This data describes a binding interaction between two proteins.

Contacts between the two chains:
Residue R62 in protein 1 contacts residue R1 in protein 2 (closest heavy-atom distance 3.3 Å).
Residue Y84 in protein 1 is in contact with residue I10 in protein 2 (closest heavy-atom distance 2.7 Å).
Residue C73 in protein 1 contacts residue T9 in protein 2 (closest heavy-atom distance 4.1 Å).
Residue Y123 in protein 1 interacts with residue I10 in protein 2 (closest heavy-atom distance 4.0 Å).
Residue E63 in protein 1 interacts with residue G2 in protein 2 (closest heavy-atom distance 3.0 Å).
Residue Y159 in protein 1 interacts with residue G2 in protein 2 (closest heavy-atom distance 3.4 Å).
Residue R66 in protein 1 contacts residue P3 in protein 2 (closest heavy-atom distance 2.9 Å).
Residue R66 in protein 1 interacts with residue R1 in protein 2 (closest heavy-atom distance 4.8 Å).
Residue I142 in protein 1 is in contact with residue I10 in protein 2 (closest heavy-atom distance 4.9 Å).
Residue N70 in protein 1 contacts residue C5 in protein 2 (closest heavy-atom distance 2.8 Å).
Residue R66 in protein 1 interacts with residue G4 in protein 2 (closest heavy-atom distance 4.1 Å).
Residue A99 in protein 1 is in contact with residue P3 in protein 2 (closest heavy-atom distance 3.8 Å).
Residue Y59 in protein 1 is in contact with residue R1 in protein 2 (closest heavy-atom distance 3.6 Å).
Residue N70 in protein 1 interacts with residue A6 in protein 2 (closest heavy-atom distance 4.7 Å).
Residue Y7 in protein 1 interacts with residue G2 in protein 2 (closest heavy-atom distance 3.4 Å).
Residue E63 in protein 1 is in contact with residue R1 in protein 2 (closest heavy-atom distance 3.4 Å).
Residue Y7 in protein 1 interacts with residue R1 in protein 2 (closest heavy-atom distance 3.1 Å).
Residue T143 in protein 1 contacts residue I10 in protein 2 (closest heavy-atom distance 2.7 Å).
Residue Y159 in protein 1 interacts with residue P3 in protein 2 (closest heavy-atom distance 3.6 Å).
Residue E58 in protein 1 contacts residue R1 in protein 2 (closest heavy-atom distance 4.1 Å).
Residue R155 in protein 1 contacts residue C5 in protein 2 (closest heavy-atom distance 4.0 Å).
Residue C73 in protein 1 is in contact with residue A6 in protein 2 (closest heavy-atom distance 4.6 Å).
Residue Y159 in protein 1 is in contact with residue R1 in protein 2 (closest heavy-atom distance 2.7 Å).
Residue G69 in protein 1 is in contact with residue C5 in protein 2 (closest heavy-atom distance 3.8 Å).
Residue N70 in protein 1 is in contact with residue P3 in protein 2 (closest heavy-atom distance 2.9 Å).
Residue W147 in protein 1 contacts residue T9 in protein 2 (closest heavy-atom distance 2.9 Å).
Residue W147 in protein 1 is in contact with residue V8 in protein 2 (closest heavy-atom distance 3.5 Å).
Residue A152 in protein 1 contacts residue V8 in protein 2 (closest heavy-atom distance 4.2 Å).
Residue T80 in protein 1 contacts residue I10 in protein 2 (closest heavy-atom distance 3.9 Å).
Residue C73 in protein 1 interacts with residue F7 in protein 2 (closest heavy-atom distance 3.3 Å).
Residue V76 in protein 1 contacts residue T9 in protein 2 (closest heavy-atom distance 3.7 Å).
Residue D77 in protein 1 interacts with residue V8 in protein 2 (closest heavy-atom distance 4.8 Å).
Residue C73 in protein 1 contacts residue V8 in protein 2 (closest heavy-atom distance 4.4 Å).
Residue D77 in protein 1 interacts with residue I10 in protein 2 (closest heavy-atom distance 2.9 Å).
Residue C73 in protein 1 contacts residue C5 in protein 2 (closest heavy-atom distance 2.0 Å).
Residue E163 in protein 1 is in contact with residue G2 in protein 2 (closest heavy-atom distance 4.9 Å).
Residue W97 in protein 1 contacts residue P3 in protein 2 (closest heavy-atom distance 3.5 Å).
Residue R155 in protein 1 interacts with residue A6 in protein 2 (closest heavy-atom distance 3.7 Å).
Residue A81 in protein 1 interacts with residue I10 in protein 2 (closest heavy-atom distance 4.0 Å).
Residue Y171 in protein 1 is in contact with residue R1 in protein 2 (closest heavy-atom distance 2.6 Å).
Residue G69 in protein 1 contacts residue F7 in protein 2 (closest heavy-atom distance 4.1 Å).
Residue N70 in protein 1 contacts residue G4 in protein 2 (closest heavy-atom distance 3.6 Å).
Residue W114 in protein 1 interacts with residue G4 in protein 2 (closest heavy-atom distance 3.9 Å).
Residue R155 in protein 1 contacts residue G4 in protein 2 (closest heavy-atom distance 2.4 Å).
Residue K146 in protein 1 is in contact with residue T9 in protein 2 (closest heavy-atom distance 3.0 Å).
Residue W167 in protein 1 contacts residue R1 in protein 2 (closest heavy-atom distance 3.4 Å).
Residue L5 in protein 1 is in contact with residue R1 in protein 2 (closest heavy-atom distance 4.3 Å).
Residue K146 in protein 1 is in contact with residue I10 in protein 2 (closest heavy-atom distance 3.0 Å).
Residue W147 in protein 1 contacts residue I10 in protein 2 (closest heavy-atom distance 3.9 Å).
Residue Q72 in protein 1 contacts residue F7 in protein 2 (closest heavy-atom distance 4.2 Å).
Residue W114 in protein 1 is in contact with residue P3 in protein 2 (closest heavy-atom distance 3.8 Å).
Residue E163 in protein 1 contacts residue R1 in protein 2 (closest heavy-atom distance 2.8 Å).
Residue Y7 in protein 1 interacts with residue P3 in protein 2 (closest heavy-atom distance 3.7 Å).
Residue R66 in protein 1 contacts residue G2 in protein 2 (closest heavy-atom distance 3.2 Å).
Residue W97 in protein 1 contacts residue G4 in protein 2 (closest heavy-atom distance 4.1 Å).
Residue E24 in protein 1 contacts residue P3 in protein 2 (closest heavy-atom distance 5.0 Å).
Residue W97 in protein 1 interacts with residue C5 in protein 2 (closest heavy-atom distance 4.0 Å).
Residue D77 in protein 1 contacts residue T9 in protein 2 (closest heavy-atom distance 3.1 Å).

Sequence of protein 1:
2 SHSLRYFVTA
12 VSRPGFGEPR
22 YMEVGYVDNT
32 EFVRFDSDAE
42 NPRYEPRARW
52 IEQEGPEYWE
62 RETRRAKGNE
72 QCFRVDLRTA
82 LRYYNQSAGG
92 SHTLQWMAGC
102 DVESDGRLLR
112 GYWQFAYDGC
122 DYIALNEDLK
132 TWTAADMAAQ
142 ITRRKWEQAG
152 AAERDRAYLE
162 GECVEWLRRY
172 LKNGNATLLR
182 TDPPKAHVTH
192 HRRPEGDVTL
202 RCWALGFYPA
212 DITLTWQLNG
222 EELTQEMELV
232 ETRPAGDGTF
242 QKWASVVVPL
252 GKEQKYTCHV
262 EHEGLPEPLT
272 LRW

Sequence of protein 2:
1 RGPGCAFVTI